Sequence of chain B:
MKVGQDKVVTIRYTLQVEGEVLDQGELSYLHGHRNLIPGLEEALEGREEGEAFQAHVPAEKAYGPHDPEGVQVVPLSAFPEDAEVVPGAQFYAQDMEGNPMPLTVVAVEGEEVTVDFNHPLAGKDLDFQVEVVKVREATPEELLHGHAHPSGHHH

Sequence of chain A:
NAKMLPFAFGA

This data describes a binding interaction between two proteins.

Residue-level contacts at the interface:
Residue P38 in chain B is in contact with residue M8 in chain A (closest heavy-atom distance 4.2 Å).
Residue Y63 in chain B interacts with residue A6 in chain A (closest heavy-atom distance 4.3 Å).
Residue P102 in chain B is in contact with residue G14 in chain A (closest heavy-atom distance 3.8 Å).
Residue F128 in chain B contacts residue P10 in chain A (closest heavy-atom distance 3.9 Å).
Residue L27 in chain B interacts with residue P10 in chain A (closest heavy-atom distance 3.5 Å).
Residue Y29 in chain B interacts with residue L9 in chain A (closest heavy-atom distance 4.1 Å).
Residue F117 in chain B is in contact with residue F13 in chain A (closest heavy-atom distance 4.0 Å).
Residue H119 in chain B is in contact with residue F11 in chain A (closest heavy-atom distance 2.4 Å).
Residue I37 in chain B contacts residue L9 in chain A (closest heavy-atom distance 3.2 Å).
Residue I37 in chain B contacts residue N5 in chain A (closest heavy-atom distance 3.9 Å).
Residue L121 in chain B interacts with residue F11 in chain A (closest heavy-atom distance 3.8 Å).
Residue L40 in chain B contacts residue P10 in chain A (closest heavy-atom distance 4.4 Å).
Residue N35 in chain B contacts residue M8 in chain A (closest heavy-atom distance 3.8 Å).
Residue D23 in chain B is in contact with residue P10 in chain A (closest heavy-atom distance 3.9 Å).
Residue L15 in chain B contacts residue F11 in chain A (closest heavy-atom distance 4.0 Å).
Residue H119 in chain B is in contact with residue F13 in chain A (closest heavy-atom distance 3.7 Å).
Residue H153 in chain B interacts with residue L9 in chain A (closest heavy-atom distance 3.9 Å).
Residue P100 in chain B interacts with residue A15 in chain A (closest heavy-atom distance 3.1 Å).
Residue P38 in chain B is in contact with residue N5 in chain A (closest heavy-atom distance 4.2 Å).
Residue L36 in chain B is in contact with residue P10 in chain A (closest heavy-atom distance 4.1 Å).
Residue M101 in chain B interacts with residue A15 in chain A (closest heavy-atom distance 3.4 Å).
Residue P120 in chain B contacts residue F13 in chain A (closest heavy-atom distance 3.4 Å).
Residue Y92 in chain B is in contact with residue F13 in chain A (closest heavy-atom distance 3.6 Å).
Residue Y63 in chain B is in contact with residue N5 in chain A (closest heavy-atom distance 3.4 Å).
Residue H153 in chain B interacts with residue P10 in chain A (closest heavy-atom distance 3.1 Å).
Residue L103 in chain B contacts residue F13 in chain A (closest heavy-atom distance 3.8 Å).
Residue R34 in chain B contacts residue M8 in chain A (closest heavy-atom distance 3.7 Å).
Residue Y63 in chain B contacts residue F11 in chain A (closest heavy-atom distance 2.8 Å).
Residue Y63 in chain B contacts residue P10 in chain A (closest heavy-atom distance 3.4 Å).
Residue D116 in chain B interacts with residue F13 in chain A (closest heavy-atom distance 4.7 Å).
Residue Y63 in chain B contacts residue A12 in chain A (closest heavy-atom distance 4.3 Å).
Residue A62 in chain B interacts with residue N5 in chain A (closest heavy-atom distance 2.9 Å).
Residue P102 in chain B interacts with residue F13 in chain A (closest heavy-atom distance 3.3 Å).
Residue H119 in chain B interacts with residue N5 in chain A (closest heavy-atom distance 4.9 Å).
Residue N118 in chain B interacts with residue F13 in chain A (closest heavy-atom distance 3.3 Å).
Residue Y63 in chain B is in contact with residue M8 in chain A (closest heavy-atom distance 2.8 Å).
Residue L27 in chain B interacts with residue L9 in chain A (closest heavy-atom distance 4.2 Å).
Residue I37 in chain B interacts with residue M8 in chain A (closest heavy-atom distance 3.9 Å).
Residue Y13 in chain B interacts with residue P10 in chain A (closest heavy-atom distance 3.7 Å).
Residue S28 in chain B contacts residue L9 in chain A (closest heavy-atom distance 4.2 Å).
Residue P120 in chain B contacts residue F11 in chain A (closest heavy-atom distance 4.7 Å).
Residue T104 in chain B contacts residue F13 in chain A (closest heavy-atom distance 3.9 Å).
Residue H119 in chain B interacts with residue A6 in chain A (closest heavy-atom distance 3.4 Å).
Residue L36 in chain B interacts with residue M8 in chain A (closest heavy-atom distance 3.7 Å).
Residue I37 in chain B contacts residue P10 in chain A (closest heavy-atom distance 4.3 Å).
Residue L36 in chain B is in contact with residue L9 in chain A (closest heavy-atom distance 3.6 Å).
Residue S151 in chain B is in contact with residue L9 in chain A (closest heavy-atom distance 4.2 Å).
Residue H119 in chain B is in contact with residue A12 in chain A (closest heavy-atom distance 4.3 Å).
Residue G64 in chain B contacts residue N5 in chain A (closest heavy-atom distance 4.8 Å).
Residue L22 in chain B interacts with residue F11 in chain A (closest heavy-atom distance 4.8 Å).
Residue G152 in chain B is in contact with residue L9 in chain A (closest heavy-atom distance 4.2 Å).
Residue Q90 in chain B interacts with residue F13 in chain A (closest heavy-atom distance 3.3 Å).
Residue N35 in chain B interacts with residue L9 in chain A (closest heavy-atom distance 3.1 Å).
Residue Y63 in chain B contacts residue L9 in chain A (closest heavy-atom distance 3.4 Å).
Residue P102 in chain B contacts residue A15 in chain A (closest heavy-atom distance 3.6 Å).
Residue D23 in chain B contacts residue F11 in chain A (closest heavy-atom distance 3.9 Å).